Sequence of the first protein:
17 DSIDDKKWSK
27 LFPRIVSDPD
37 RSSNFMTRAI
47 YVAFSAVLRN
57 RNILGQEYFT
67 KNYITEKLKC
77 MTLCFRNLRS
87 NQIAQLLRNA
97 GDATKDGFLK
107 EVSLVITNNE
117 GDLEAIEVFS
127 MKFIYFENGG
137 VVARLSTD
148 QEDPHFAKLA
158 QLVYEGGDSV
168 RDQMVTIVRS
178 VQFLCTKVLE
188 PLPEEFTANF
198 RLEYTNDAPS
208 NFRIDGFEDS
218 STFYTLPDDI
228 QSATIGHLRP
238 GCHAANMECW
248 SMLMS

Sequence of the second protein:
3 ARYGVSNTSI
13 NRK

Contacts between the two chains:
Residue L54 in the first protein interacts with residue I12 in the second protein (closest heavy-atom distance 4.0 Å).
Residue S217 in the first protein contacts residue R4 in the second protein (closest heavy-atom distance 4.1 Å).
Residue R85 in the first protein is in contact with residue S11 in the second protein (closest heavy-atom distance 3.6 Å).
Residue A195 in the first protein contacts residue S11 in the second protein (closest heavy-atom distance 3.4 Å).
Residue P206 in the first protein is in contact with residue R4 in the second protein (closest heavy-atom distance 3.6 Å).
Residue F209 in the first protein is in contact with residue R4 in the second protein (closest heavy-atom distance 2.2 Å).
Residue L199 in the first protein is in contact with residue G6 in the second protein (closest heavy-atom distance 2.8 Å).
Residue L92 in the first protein contacts residue S8 in the second protein (closest heavy-atom distance 3.8 Å).
Residue F220 in the first protein is in contact with residue Y5 in the second protein (closest heavy-atom distance 3.5 Å).
Residue T194 in the first protein is in contact with residue N13 in the second protein (closest heavy-atom distance 3.3 Å).
Residue F193 in the first protein contacts residue R14 in the second protein (closest heavy-atom distance 3.1 Å).
Residue F197 in the first protein is in contact with residue S8 in the second protein (closest heavy-atom distance 2.9 Å).
Residue G213 in the first protein is in contact with residue N9 in the second protein (closest heavy-atom distance 3.3 Å).
Residue T194 in the first protein contacts residue I12 in the second protein (closest heavy-atom distance 3.5 Å).
Residue L199 in the first protein is in contact with residue Y5 in the second protein (closest heavy-atom distance 3.3 Å).
Residue F197 in the first protein contacts residue V7 in the second protein (closest heavy-atom distance 3.8 Å).
Residue E200 in the first protein is in contact with residue R4 in the second protein (closest heavy-atom distance 3.4 Å).
Residue E116 in the first protein is in contact with residue N13 in the second protein (closest heavy-atom distance 3.9 Å).
Residue I89 in the first protein is in contact with residue I12 in the second protein (closest heavy-atom distance 3.9 Å).
Residue F193 in the first protein interacts with residue I12 in the second protein (closest heavy-atom distance 4.1 Å).
Residue E192 in the first protein contacts residue R14 in the second protein (closest heavy-atom distance 3.2 Å).
Residue I89 in the first protein is in contact with residue T10 in the second protein (closest heavy-atom distance 4.3 Å).
Residue S217 in the first protein is in contact with residue Y5 in the second protein (closest heavy-atom distance 2.8 Å).
Residue E215 in the first protein contacts residue V7 in the second protein (closest heavy-atom distance 2.8 Å).
Residue Y201 in the first protein is in contact with residue R4 in the second protein (closest heavy-atom distance 3.2 Å).
Residue G213 in the first protein contacts residue S8 in the second protein (closest heavy-atom distance 3.5 Å).
Residue Y201 in the first protein interacts with residue Y5 in the second protein (closest heavy-atom distance 4.0 Å).
Residue T219 in the first protein contacts residue Y5 in the second protein (closest heavy-atom distance 3.4 Å).
Residue N196 in the first protein is in contact with residue T10 in the second protein (closest heavy-atom distance 3.9 Å).
Residue E215 in the first protein contacts residue N9 in the second protein (closest heavy-atom distance 3.3 Å).
Residue D216 in the first protein interacts with residue Y5 in the second protein (closest heavy-atom distance 3.5 Å).
Residue N196 in the first protein is in contact with residue S8 in the second protein (closest heavy-atom distance 3.7 Å).
Residue E200 in the first protein interacts with residue Y5 in the second protein (closest heavy-atom distance 3.4 Å).
Residue N196 in the first protein is in contact with residue V7 in the second protein (closest heavy-atom distance 3.7 Å).
Residue L92 in the first protein contacts residue N9 in the second protein (closest heavy-atom distance 4.2 Å).
Residue E215 in the first protein contacts residue Y5 in the second protein (closest heavy-atom distance 4.0 Å).
Residue E192 in the first protein contacts residue K15 in the second protein (closest heavy-atom distance 3.7 Å).
Residue S207 in the first protein contacts residue R4 in the second protein (closest heavy-atom distance 3.6 Å).
Residue A195 in the first protein interacts with residue I12 in the second protein (closest heavy-atom distance 2.7 Å).
Residue F214 in the first protein contacts residue S8 in the second protein (closest heavy-atom distance 3.4 Å).
Residue D216 in the first protein contacts residue R4 in the second protein (closest heavy-atom distance 3.4 Å).
Residue S217 in the first protein interacts with residue V7 in the second protein (closest heavy-atom distance 3.8 Å).
Residue S218 in the first protein is in contact with residue Y5 in the second protein (closest heavy-atom distance 3.4 Å).
Residue E191 in the first protein is in contact with residue K15 in the second protein (closest heavy-atom distance 4.2 Å).
Residue E200 in the first protein contacts residue A3 in the second protein (closest heavy-atom distance 4.1 Å).
Residue F193 in the first protein interacts with residue N13 in the second protein (closest heavy-atom distance 3.8 Å).
Residue L92 in the first protein interacts with residue T10 in the second protein (closest heavy-atom distance 4.0 Å).
Residue F214 in the first protein contacts residue G6 in the second protein (closest heavy-atom distance 3.9 Å).
Residue F197 in the first protein contacts residue G6 in the second protein (closest heavy-atom distance 4.3 Å).
Residue E215 in the first protein contacts residue G6 in the second protein (closest heavy-atom distance 3.2 Å).
Residue R210 in the first protein is in contact with residue R4 in the second protein (closest heavy-atom distance 3.8 Å).
Residue F214 in the first protein contacts residue V7 in the second protein (closest heavy-atom distance 3.4 Å).
Residue I59 in the first protein contacts residue I12 in the second protein (closest heavy-atom distance 3.9 Å).
Residue L60 in the first protein contacts residue I12 in the second protein (closest heavy-atom distance 3.9 Å).
Residue R198 in the first protein is in contact with residue G6 in the second protein (closest heavy-atom distance 3.4 Å).
Residue N196 in the first protein is in contact with residue S11 in the second protein (closest heavy-atom distance 4.0 Å).
Residue G213 in the first protein interacts with residue V7 in the second protein (closest heavy-atom distance 4.1 Å).
Residue R85 in the first protein interacts with residue I12 in the second protein (closest heavy-atom distance 4.2 Å).
Residue Y201 in the first protein interacts with residue G6 in the second protein (closest heavy-atom distance 4.2 Å).
Residue E191 in the first protein is in contact with residue R14 in the second protein (closest heavy-atom distance 3.8 Å).

These two protein chains interact to form a complex.